The following describes two proteins that form a bound complex.

Contacts between the two chains:
Residue K370 in chain A interacts with residue W83 in chain B (closest heavy-atom distance 5.0 Å).
Residue Y357 in chain A contacts residue F95 in chain B (closest heavy-atom distance 3.6 Å).
Residue G365 in chain A is in contact with residue P84 in chain B (closest heavy-atom distance 4.7 Å).
Residue Y282 in chain A contacts residue G80 in chain B (closest heavy-atom distance 2.7 Å).
Residue G366 in chain A is in contact with residue P84 in chain B (closest heavy-atom distance 3.5 Å).
Residue V363 in chain A is in contact with residue P84 in chain B (closest heavy-atom distance 3.6 Å).
Residue P359 in chain A is in contact with residue S94 in chain B (closest heavy-atom distance 4.3 Å).
Residue A369 in chain A interacts with residue P84 in chain B (closest heavy-atom distance 4.7 Å).
Residue G29 in chain A interacts with residue I91 in chain B (closest heavy-atom distance 3.6 Å).
Residue Q372 in chain A is in contact with residue F95 in chain B (closest heavy-atom distance 3.7 Å).
Residue D367 in chain A interacts with residue P84 in chain B (closest heavy-atom distance 4.8 Å).
Residue D322 in chain A interacts with residue F95 in chain B (closest heavy-atom distance 3.6 Å).
Residue V362 in chain A contacts residue Q87 in chain B (closest heavy-atom distance 4.5 Å).
Residue K370 in chain A interacts with residue L82 in chain B (closest heavy-atom distance 3.5 Å).
Residue E279 in chain A is in contact with residue W83 in chain B (closest heavy-atom distance 3.6 Å).
Residue Y282 in chain A contacts residue W83 in chain B (closest heavy-atom distance 3.5 Å).
Residue Y357 in chain A is in contact with residue K96 in chain B (closest heavy-atom distance 4.8 Å).
Residue V362 in chain A interacts with residue A90 in chain B (closest heavy-atom distance 3.9 Å).
Residue V371 in chain A is in contact with residue Q92 in chain B (closest heavy-atom distance 3.6 Å).
Residue L26 in chain A interacts with residue I91 in chain B (closest heavy-atom distance 3.9 Å).
Residue Y282 in chain A is in contact with residue P79 in chain B (closest heavy-atom distance 4.5 Å).
Residue Y357 in chain A contacts residue P97 in chain B (closest heavy-atom distance 3.5 Å).
Residue P364 in chain A is in contact with residue A90 in chain B (closest heavy-atom distance 4.6 Å).
Residue A281 in chain A is in contact with residue L82 in chain B (closest heavy-atom distance 3.6 Å).
Residue E27 in chain A interacts with residue I91 in chain B (closest heavy-atom distance 3.9 Å).
Residue K370 in chain A contacts residue Q87 in chain B (closest heavy-atom distance 3.0 Å).
Residue P359 in chain A contacts residue A93 in chain B (closest heavy-atom distance 4.2 Å).
Residue A278 in chain A interacts with residue W83 in chain B (closest heavy-atom distance 3.5 Å).
Residue P359 in chain A contacts residue Q92 in chain B (closest heavy-atom distance 3.7 Å).
Residue P364 in chain A interacts with residue A85 in chain B (closest heavy-atom distance 4.7 Å).
Residue Q358 in chain A is in contact with residue S94 in chain B (closest heavy-atom distance 3.6 Å).
Residue P364 in chain A interacts with residue P84 in chain B (closest heavy-atom distance 3.5 Å).
Residue P359 in chain A contacts residue F95 in chain B (closest heavy-atom distance 4.4 Å).
Residue A278 in chain A is in contact with residue L82 in chain B (closest heavy-atom distance 4.3 Å).
Residue L368 in chain A is in contact with residue P84 in chain B (closest heavy-atom distance 3.7 Å).
Residue G365 in chain A interacts with residue A85 in chain B (closest heavy-atom distance 4.7 Å).
Residue Q372 in chain A contacts residue Q92 in chain B (closest heavy-atom distance 4.2 Å).
Residue K370 in chain A is in contact with residue Q92 in chain B (closest heavy-atom distance 3.1 Å).
Residue Y357 in chain A contacts residue P98 in chain B (closest heavy-atom distance 4.3 Å).
Residue T361 in chain A is in contact with residue I91 in chain B (closest heavy-atom distance 4.4 Å).
Residue T361 in chain A contacts residue A90 in chain B (closest heavy-atom distance 3.3 Å).
Residue T361 in chain A is in contact with residue Q92 in chain B (closest heavy-atom distance 4.6 Å).
Residue H28 in chain A interacts with residue I91 in chain B (closest heavy-atom distance 4.4 Å).
Residue V362 in chain A is in contact with residue P84 in chain B (closest heavy-atom distance 4.5 Å).
Residue A369 in chain A is in contact with residue L82 in chain B (closest heavy-atom distance 3.2 Å).
Residue L26 in chain A contacts residue A90 in chain B (closest heavy-atom distance 3.7 Å).
Residue G321 in chain A contacts residue F95 in chain B (closest heavy-atom distance 4.2 Å).
Residue Y282 in chain A interacts with residue N81 in chain B (closest heavy-atom distance 2.4 Å).
Residue K370 in chain A contacts residue N81 in chain B (closest heavy-atom distance 4.4 Å).
Residue Y357 in chain A contacts residue S94 in chain B (closest heavy-atom distance 4.4 Å).
Residue A278 in chain A contacts residue P84 in chain B (closest heavy-atom distance 4.1 Å).
Residue Y282 in chain A is in contact with residue L82 in chain B (closest heavy-atom distance 2.3 Å).

Sequence of chain A:
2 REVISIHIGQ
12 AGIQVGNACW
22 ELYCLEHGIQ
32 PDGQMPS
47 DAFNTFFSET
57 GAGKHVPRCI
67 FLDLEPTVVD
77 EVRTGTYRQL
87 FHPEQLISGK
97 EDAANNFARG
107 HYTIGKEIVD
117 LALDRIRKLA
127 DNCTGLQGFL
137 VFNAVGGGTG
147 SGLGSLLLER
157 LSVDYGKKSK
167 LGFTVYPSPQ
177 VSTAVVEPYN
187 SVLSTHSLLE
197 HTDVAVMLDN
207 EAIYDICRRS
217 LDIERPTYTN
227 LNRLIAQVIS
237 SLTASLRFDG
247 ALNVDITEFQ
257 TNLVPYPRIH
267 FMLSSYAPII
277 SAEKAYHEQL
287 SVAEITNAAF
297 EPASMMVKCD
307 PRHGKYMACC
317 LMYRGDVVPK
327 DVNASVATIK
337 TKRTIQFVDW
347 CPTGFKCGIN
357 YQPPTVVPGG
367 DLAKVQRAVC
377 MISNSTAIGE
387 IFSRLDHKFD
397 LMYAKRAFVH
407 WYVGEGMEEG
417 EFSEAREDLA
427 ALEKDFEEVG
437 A

Sequence of chain B:
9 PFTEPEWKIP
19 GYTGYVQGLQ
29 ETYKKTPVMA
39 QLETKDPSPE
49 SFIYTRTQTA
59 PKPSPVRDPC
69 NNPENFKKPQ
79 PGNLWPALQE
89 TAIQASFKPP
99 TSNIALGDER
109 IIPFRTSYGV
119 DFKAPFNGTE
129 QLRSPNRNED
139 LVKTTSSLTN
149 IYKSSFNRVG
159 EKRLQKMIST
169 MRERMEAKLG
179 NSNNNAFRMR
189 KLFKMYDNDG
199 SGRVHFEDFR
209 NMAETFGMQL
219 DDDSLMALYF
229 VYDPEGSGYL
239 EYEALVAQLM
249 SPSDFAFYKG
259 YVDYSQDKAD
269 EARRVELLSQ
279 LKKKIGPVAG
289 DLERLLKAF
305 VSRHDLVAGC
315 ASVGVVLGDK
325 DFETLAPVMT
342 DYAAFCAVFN